This data describes a binding interaction between two proteins.

Interface contacts:
Residue E63 in the first protein interacts with residue L2 in the second protein (closest heavy-atom distance 2.9 Å).
Residue W147 in the first protein is in contact with residue V10 in the second protein (closest heavy-atom distance 4.1 Å).
Residue V152 in the first protein is in contact with residue F6 in the second protein (closest heavy-atom distance 4.2 Å).
Residue F33 in the first protein interacts with residue F1 in the second protein (closest heavy-atom distance 4.4 Å).
Residue Y171 in the first protein contacts residue F1 in the second protein (closest heavy-atom distance 2.7 Å).
Residue H70 in the first protein interacts with residue D5 in the second protein (closest heavy-atom distance 3.7 Å).
Residue V76 in the first protein contacts residue S9 in the second protein (closest heavy-atom distance 2.9 Å).
Residue Y84 in the first protein contacts residue V10 in the second protein (closest heavy-atom distance 2.7 Å).
Residue L156 in the first protein is in contact with residue F6 in the second protein (closest heavy-atom distance 3.6 Å).
Residue Y7 in the first protein interacts with residue L2 in the second protein (closest heavy-atom distance 3.3 Å).
Residue K66 in the first protein contacts residue S4 in the second protein (closest heavy-atom distance 3.8 Å).
Residue W167 in the first protein is in contact with residue F1 in the second protein (closest heavy-atom distance 3.2 Å).
Residue Y159 in the first protein interacts with residue P3 in the second protein (closest heavy-atom distance 3.4 Å).
Residue H70 in the first protein interacts with residue S4 in the second protein (closest heavy-atom distance 3.3 Å).
Residue V152 in the first protein is in contact with residue P8 in the second protein (closest heavy-atom distance 3.4 Å).
Residue A69 in the first protein contacts residue D5 in the second protein (closest heavy-atom distance 3.4 Å).
Residue V67 in the first protein is in contact with residue L2 in the second protein (closest heavy-atom distance 3.6 Å).
Residue H70 in the first protein interacts with residue F7 in the second protein (closest heavy-atom distance 4.4 Å).
Residue A150 in the first protein is in contact with residue P8 in the second protein (closest heavy-atom distance 3.6 Å).
Residue R97 in the first protein is in contact with residue F7 in the second protein (closest heavy-atom distance 3.3 Å).
Residue Y123 in the first protein interacts with residue V10 in the second protein (closest heavy-atom distance 4.2 Å).
Residue E63 in the first protein is in contact with residue F1 in the second protein (closest heavy-atom distance 3.5 Å).
Residue D77 in the first protein interacts with residue S9 in the second protein (closest heavy-atom distance 2.5 Å).
Residue K66 in the first protein contacts residue F1 in the second protein (closest heavy-atom distance 3.4 Å).
Residue T143 in the first protein interacts with residue V10 in the second protein (closest heavy-atom distance 2.7 Å).
Residue H114 in the first protein is in contact with residue F7 in the second protein (closest heavy-atom distance 3.5 Å).
Residue V152 in the first protein is in contact with residue F7 in the second protein (closest heavy-atom distance 3.6 Å).
Residue L156 in the first protein interacts with residue F7 in the second protein (closest heavy-atom distance 4.1 Å).
Residue W147 in the first protein interacts with residue P8 in the second protein (closest heavy-atom distance 3.0 Å).
Residue Y7 in the first protein interacts with residue F1 in the second protein (closest heavy-atom distance 2.9 Å).
Residue K66 in the first protein contacts residue L2 in the second protein (closest heavy-atom distance 2.8 Å).
Residue T80 in the first protein contacts residue V10 in the second protein (closest heavy-atom distance 3.4 Å).
Residue Q155 in the first protein is in contact with residue F6 in the second protein (closest heavy-atom distance 3.4 Å).
Residue M5 in the first protein is in contact with residue F1 in the second protein (closest heavy-atom distance 3.7 Å).
Residue W147 in the first protein interacts with residue F7 in the second protein (closest heavy-atom distance 3.6 Å).
Residue D77 in the first protein interacts with residue V10 in the second protein (closest heavy-atom distance 2.8 Å).
Residue K66 in the first protein is in contact with residue P3 in the second protein (closest heavy-atom distance 3.8 Å).
Residue C99 in the first protein is in contact with residue P3 in the second protein (closest heavy-atom distance 4.1 Å).
Residue L81 in the first protein contacts residue V10 in the second protein (closest heavy-atom distance 3.7 Å).
Residue T163 in the first protein contacts residue F1 in the second protein (closest heavy-atom distance 3.5 Å).
Residue H70 in the first protein contacts residue P3 in the second protein (closest heavy-atom distance 2.9 Å).
Residue K146 in the first protein interacts with residue S9 in the second protein (closest heavy-atom distance 3.9 Å).
Residue T73 in the first protein contacts residue P8 in the second protein (closest heavy-atom distance 4.4 Å).
Residue D77 in the first protein is in contact with residue P8 in the second protein (closest heavy-atom distance 4.6 Å).
Residue F9 in the first protein interacts with residue L2 in the second protein (closest heavy-atom distance 3.6 Å).
Residue T73 in the first protein interacts with residue F7 in the second protein (closest heavy-atom distance 3.7 Å).
Residue Y7 in the first protein contacts residue P3 in the second protein (closest heavy-atom distance 4.5 Å).
Residue W147 in the first protein contacts residue S9 in the second protein (closest heavy-atom distance 4.1 Å).
Residue Y159 in the first protein is in contact with residue F6 in the second protein (closest heavy-atom distance 4.5 Å).
Residue T73 in the first protein interacts with residue S9 in the second protein (closest heavy-atom distance 4.0 Å).
Residue M45 in the first protein contacts residue L2 in the second protein (closest heavy-atom distance 3.4 Å).
Residue Y159 in the first protein contacts residue L2 in the second protein (closest heavy-atom distance 3.7 Å).
Residue Y116 in the first protein contacts residue V10 in the second protein (closest heavy-atom distance 3.7 Å).
Residue K146 in the first protein interacts with residue V10 in the second protein (closest heavy-atom distance 2.9 Å).
Residue T80 in the first protein is in contact with residue S9 in the second protein (closest heavy-atom distance 4.2 Å).
Residue W133 in the first protein interacts with residue F7 in the second protein (closest heavy-atom distance 4.2 Å).
Residue Y59 in the first protein is in contact with residue F1 in the second protein (closest heavy-atom distance 4.2 Å).
Residue K146 in the first protein contacts residue P8 in the second protein (closest heavy-atom distance 4.6 Å).
Residue Y159 in the first protein contacts residue F1 in the second protein (closest heavy-atom distance 2.7 Å).
Residue T73 in the first protein is in contact with residue D5 in the second protein (closest heavy-atom distance 2.6 Å).

Sequence of the first protein:
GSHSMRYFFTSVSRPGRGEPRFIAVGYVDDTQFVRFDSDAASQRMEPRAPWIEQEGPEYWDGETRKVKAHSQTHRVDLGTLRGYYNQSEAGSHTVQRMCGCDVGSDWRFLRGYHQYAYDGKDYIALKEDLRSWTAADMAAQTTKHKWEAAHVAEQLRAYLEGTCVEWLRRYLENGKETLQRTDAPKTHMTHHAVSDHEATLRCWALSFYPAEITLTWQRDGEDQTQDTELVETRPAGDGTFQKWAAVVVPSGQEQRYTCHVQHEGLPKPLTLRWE

Sequence of the second protein:
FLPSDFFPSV